Sequence of chain A:
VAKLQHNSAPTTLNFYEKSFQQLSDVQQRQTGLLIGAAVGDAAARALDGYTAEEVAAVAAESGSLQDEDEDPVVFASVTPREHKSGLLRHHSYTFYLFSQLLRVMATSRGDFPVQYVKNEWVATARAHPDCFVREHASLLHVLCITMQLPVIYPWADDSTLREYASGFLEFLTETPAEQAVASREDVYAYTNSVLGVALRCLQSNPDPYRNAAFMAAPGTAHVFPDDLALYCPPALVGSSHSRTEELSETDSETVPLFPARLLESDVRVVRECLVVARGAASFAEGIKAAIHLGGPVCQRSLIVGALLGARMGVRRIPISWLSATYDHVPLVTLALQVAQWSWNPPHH

Sequence of chain B:
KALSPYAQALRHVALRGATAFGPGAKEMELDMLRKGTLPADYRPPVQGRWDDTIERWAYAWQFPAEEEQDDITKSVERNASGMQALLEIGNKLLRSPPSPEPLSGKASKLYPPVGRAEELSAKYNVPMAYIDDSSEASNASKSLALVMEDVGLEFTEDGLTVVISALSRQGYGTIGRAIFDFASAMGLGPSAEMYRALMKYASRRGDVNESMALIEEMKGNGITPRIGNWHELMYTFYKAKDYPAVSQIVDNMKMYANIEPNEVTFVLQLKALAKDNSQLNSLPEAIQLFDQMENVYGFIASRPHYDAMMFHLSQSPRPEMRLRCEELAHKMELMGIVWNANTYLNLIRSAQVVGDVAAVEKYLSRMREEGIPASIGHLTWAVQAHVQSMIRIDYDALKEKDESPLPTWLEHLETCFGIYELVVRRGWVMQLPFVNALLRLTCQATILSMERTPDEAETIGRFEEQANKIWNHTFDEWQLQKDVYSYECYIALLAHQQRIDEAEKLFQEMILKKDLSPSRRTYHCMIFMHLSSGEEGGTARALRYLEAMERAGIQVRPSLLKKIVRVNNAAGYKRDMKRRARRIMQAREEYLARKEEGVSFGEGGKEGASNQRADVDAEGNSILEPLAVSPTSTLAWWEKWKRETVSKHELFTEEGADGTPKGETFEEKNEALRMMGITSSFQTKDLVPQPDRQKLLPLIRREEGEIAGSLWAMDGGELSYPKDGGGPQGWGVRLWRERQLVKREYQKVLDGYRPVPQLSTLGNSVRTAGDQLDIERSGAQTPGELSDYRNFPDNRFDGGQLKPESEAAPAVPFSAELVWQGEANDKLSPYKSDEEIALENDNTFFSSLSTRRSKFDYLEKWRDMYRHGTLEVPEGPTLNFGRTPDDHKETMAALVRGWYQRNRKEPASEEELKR

Contacts between the two chains:
Residue L673 in chain B contacts residue L5 in chain A (closest heavy-atom distance 4.6 Å).
Residue N670 in chain B contacts residue N8 in chain A (closest heavy-atom distance 3.3 Å).
Residue N660 in chain B contacts residue D68 in chain A (closest heavy-atom distance 4.0 Å).
Residue E668 in chain B is in contact with residue N8 in chain A (closest heavy-atom distance 4.4 Å).
Residue D666 in chain B contacts residue N8 in chain A (closest heavy-atom distance 4.2 Å).
Residue I672 in chain B contacts residue K4 in chain A (closest heavy-atom distance 4.0 Å).
Residue N670 in chain B is in contact with residue H7 in chain A (closest heavy-atom distance 4.4 Å).

These two protein chains interact to form a complex.